Sequence of protein 2:
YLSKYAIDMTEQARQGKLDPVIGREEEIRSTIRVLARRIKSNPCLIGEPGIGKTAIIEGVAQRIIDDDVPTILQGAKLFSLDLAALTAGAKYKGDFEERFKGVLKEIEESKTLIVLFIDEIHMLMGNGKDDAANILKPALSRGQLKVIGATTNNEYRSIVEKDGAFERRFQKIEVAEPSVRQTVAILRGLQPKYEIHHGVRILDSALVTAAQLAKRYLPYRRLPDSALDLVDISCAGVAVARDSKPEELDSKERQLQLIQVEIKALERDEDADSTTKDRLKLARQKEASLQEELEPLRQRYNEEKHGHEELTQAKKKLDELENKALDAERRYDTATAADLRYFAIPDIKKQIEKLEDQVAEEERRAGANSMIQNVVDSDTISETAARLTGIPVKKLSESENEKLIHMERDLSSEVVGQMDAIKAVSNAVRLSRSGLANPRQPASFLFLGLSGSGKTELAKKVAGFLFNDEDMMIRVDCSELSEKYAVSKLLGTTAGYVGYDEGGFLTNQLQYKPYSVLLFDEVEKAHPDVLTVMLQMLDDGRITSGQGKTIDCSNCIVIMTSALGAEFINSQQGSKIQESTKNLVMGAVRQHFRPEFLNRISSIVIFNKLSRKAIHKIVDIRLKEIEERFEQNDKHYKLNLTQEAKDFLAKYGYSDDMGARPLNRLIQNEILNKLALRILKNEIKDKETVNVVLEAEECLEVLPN

Residue-level contacts at the interface:
Residue L596 in protein 1 interacts with residue N838 in protein 2 (closest heavy-atom distance 3.0 Å).
Residue I570 in protein 1 interacts with residue L845 in protein 2 (closest heavy-atom distance 4.3 Å).
Residue R198 in protein 1 is in contact with residue V403 in protein 2 (closest heavy-atom distance 2.7 Å).
Residue R765 in protein 1 is in contact with residue R640 in protein 2 (closest heavy-atom distance 2.6 Å).
Residue R198 in protein 1 is in contact with residue A401 in protein 2 (closest heavy-atom distance 2.2 Å).
Residue Y507 in protein 1 contacts residue K429 in protein 2 (closest heavy-atom distance 3.3 Å).
Residue P511 in protein 1 contacts residue V426 in protein 2 (closest heavy-atom distance 4.1 Å).
Residue L596 in protein 1 is in contact with residue L837 in protein 2 (closest heavy-atom distance 3.5 Å).
Residue R595 in protein 1 is in contact with residue N838 in protein 2 (closest heavy-atom distance 3.0 Å).
Residue P511 in protein 1 contacts residue E427 in protein 2 (closest heavy-atom distance 4.0 Å).
Residue N592 in protein 1 contacts residue N838 in protein 2 (closest heavy-atom distance 2.9 Å).
Residue T499 in protein 1 contacts residue Q425 in protein 2 (closest heavy-atom distance 3.0 Å).
Residue R198 in protein 1 interacts with residue C400 in protein 2 (closest heavy-atom distance 4.3 Å).
Residue A201 in protein 1 interacts with residue A404 in protein 2 (closest heavy-atom distance 4.3 Å).
Residue R506 in protein 1 is in contact with residue Q422 in protein 2 (closest heavy-atom distance 3.4 Å).
Residue R198 in protein 1 interacts with residue V405 in protein 2 (closest heavy-atom distance 2.5 Å).
Residue R506 in protein 1 interacts with residue V426 in protein 2 (closest heavy-atom distance 3.1 Å).
Residue N764 in protein 1 interacts with residue R830 in protein 2 (closest heavy-atom distance 3.6 Å).
Residue L601 in protein 1 is in contact with residue E796 in protein 2 (closest heavy-atom distance 2.9 Å).
Residue R202 in protein 1 contacts residue D397 in protein 2 (closest heavy-atom distance 2.5 Å).
Residue R765 in protein 1 interacts with residue R830 in protein 2 (closest heavy-atom distance 2.7 Å).
Residue T499 in protein 1 contacts residue L421 in protein 2 (closest heavy-atom distance 3.7 Å).
Residue E487 in protein 1 contacts residue Q422 in protein 2 (closest heavy-atom distance 3.1 Å).
Residue P511 in protein 1 is in contact with residue A430 in protein 2 (closest heavy-atom distance 3.8 Å).
Residue T697 in protein 1 is in contact with residue F670 in protein 2 (closest heavy-atom distance 4.3 Å).
Residue R333 in protein 1 contacts residue I216 in protein 2 (closest heavy-atom distance 4.0 Å).
Residue I510 in protein 1 interacts with residue V426 in protein 2 (closest heavy-atom distance 3.7 Å).
Residue R203 in protein 1 interacts with residue H363 in protein 2 (closest heavy-atom distance 2.5 Å).
Residue R198 in protein 1 contacts residue G402 in protein 2 (closest heavy-atom distance 2.3 Å).
Residue R198 in protein 1 contacts residue A406 in protein 2 (closest heavy-atom distance 2.6 Å).
Residue A503 in protein 1 interacts with residue Q425 in protein 2 (closest heavy-atom distance 3.2 Å).
Residue I766 in protein 1 is in contact with residue R830 in protein 2 (closest heavy-atom distance 2.1 Å).
Residue L601 in protein 1 interacts with residue F795 in protein 2 (closest heavy-atom distance 3.7 Å).
Residue Y507 in protein 1 interacts with residue I428 in protein 2 (closest heavy-atom distance 3.8 Å).
Residue R506 in protein 1 is in contact with residue Q425 in protein 2 (closest heavy-atom distance 3.0 Å).
Residue P235 in protein 1 contacts residue D408 in protein 2 (closest heavy-atom distance 3.1 Å).
Residue F508 in protein 1 interacts with residue V426 in protein 2 (closest heavy-atom distance 3.9 Å).
Residue I204 in protein 1 contacts residue H362 in protein 2 (closest heavy-atom distance 3.6 Å).
Residue Y507 in protein 1 contacts residue V426 in protein 2 (closest heavy-atom distance 2.9 Å).
Residue R202 in protein 1 is in contact with residue H363 in protein 2 (closest heavy-atom distance 4.3 Å).
Residue V234 in protein 1 interacts with residue D408 in protein 2 (closest heavy-atom distance 3.0 Å).
Residue A201 in protein 1 is in contact with residue H363 in protein 2 (closest heavy-atom distance 3.3 Å).
Residue L601 in protein 1 contacts residue D799 in protein 2 (closest heavy-atom distance 3.4 Å).
Residue A500 in protein 1 interacts with residue Q425 in protein 2 (closest heavy-atom distance 3.5 Å).
Residue P235 in protein 1 interacts with residue A404 in protein 2 (closest heavy-atom distance 4.1 Å).
Residue P235 in protein 1 interacts with residue R407 in protein 2 (closest heavy-atom distance 3.5 Å).
Residue E494 in protein 1 interacts with residue Q425 in protein 2 (closest heavy-atom distance 4.1 Å).
Residue R198 in protein 1 is in contact with residue A404 in protein 2 (closest heavy-atom distance 2.4 Å).
Residue F508 in protein 1 contacts residue A430 in protein 2 (closest heavy-atom distance 3.5 Å).
Residue S591 in protein 1 interacts with residue N838 in protein 2 (closest heavy-atom distance 4.0 Å).
Residue Y497 in protein 1 is in contact with residue L414 in protein 2 (closest heavy-atom distance 3.5 Å).
Residue I204 in protein 1 is in contact with residue Y359 in protein 2 (closest heavy-atom distance 3.6 Å).
Residue Y507 in protein 1 interacts with residue Q425 in protein 2 (closest heavy-atom distance 2.8 Å).
Residue D233 in protein 1 is in contact with residue D408 in protein 2 (closest heavy-atom distance 3.0 Å).
Residue S767 in protein 1 contacts residue R830 in protein 2 (closest heavy-atom distance 2.8 Å).
Residue R203 in protein 1 contacts residue H362 in protein 2 (closest heavy-atom distance 2.3 Å).
Residue Y507 in protein 1 contacts residue A430 in protein 2 (closest heavy-atom distance 4.2 Å).
Residue Y497 in protein 1 is in contact with residue E418 in protein 2 (closest heavy-atom distance 4.4 Å).
Residue T499 in protein 1 contacts residue E418 in protein 2 (closest heavy-atom distance 4.0 Å).
Residue R333 in protein 1 is in contact with residue G215 in protein 2 (closest heavy-atom distance 4.0 Å).

The following describes two proteins that form a bound complex.

Sequence of protein 1:
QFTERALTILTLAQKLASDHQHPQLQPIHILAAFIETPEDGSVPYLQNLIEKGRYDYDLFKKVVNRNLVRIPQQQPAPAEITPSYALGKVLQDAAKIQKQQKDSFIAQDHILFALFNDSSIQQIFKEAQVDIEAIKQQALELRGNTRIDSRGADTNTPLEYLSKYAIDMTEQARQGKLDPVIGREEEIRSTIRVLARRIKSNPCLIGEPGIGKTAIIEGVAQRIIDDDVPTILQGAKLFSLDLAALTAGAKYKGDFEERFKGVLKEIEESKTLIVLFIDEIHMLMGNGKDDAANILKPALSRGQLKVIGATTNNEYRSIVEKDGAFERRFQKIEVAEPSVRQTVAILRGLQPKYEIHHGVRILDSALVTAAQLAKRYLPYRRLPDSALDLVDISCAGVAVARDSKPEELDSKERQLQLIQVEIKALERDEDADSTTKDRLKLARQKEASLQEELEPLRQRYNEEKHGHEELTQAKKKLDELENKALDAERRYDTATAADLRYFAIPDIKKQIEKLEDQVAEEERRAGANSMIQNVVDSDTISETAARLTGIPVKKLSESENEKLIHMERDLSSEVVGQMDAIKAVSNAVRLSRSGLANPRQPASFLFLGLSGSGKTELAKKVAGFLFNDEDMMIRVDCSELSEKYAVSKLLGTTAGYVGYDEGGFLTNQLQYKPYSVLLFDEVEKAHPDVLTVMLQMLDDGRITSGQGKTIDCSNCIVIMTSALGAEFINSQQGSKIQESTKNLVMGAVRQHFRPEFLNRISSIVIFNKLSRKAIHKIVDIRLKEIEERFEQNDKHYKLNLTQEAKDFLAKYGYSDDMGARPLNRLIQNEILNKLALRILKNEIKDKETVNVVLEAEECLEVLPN